Sequence of chain A:
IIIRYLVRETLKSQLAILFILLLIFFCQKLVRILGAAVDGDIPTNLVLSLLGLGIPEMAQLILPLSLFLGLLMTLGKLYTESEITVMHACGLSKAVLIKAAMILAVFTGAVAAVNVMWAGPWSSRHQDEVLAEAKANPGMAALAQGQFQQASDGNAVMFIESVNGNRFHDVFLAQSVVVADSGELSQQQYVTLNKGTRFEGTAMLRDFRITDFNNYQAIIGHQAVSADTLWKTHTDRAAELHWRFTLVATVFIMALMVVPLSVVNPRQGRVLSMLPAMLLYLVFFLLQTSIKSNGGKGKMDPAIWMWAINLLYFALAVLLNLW

This data describes a binding interaction between two proteins.

Interface contacts:
Residue L93 in chain A interacts with residue H73 in chain B (closest heavy-atom distance 3.6 Å).
Residue C91 in chain A contacts residue V102 in chain B (closest heavy-atom distance 3.5 Å).
Residue C91 in chain A contacts residue I105 in chain B (closest heavy-atom distance 4.6 Å).
Residue I2 in chain A contacts residue Q104 in chain B (closest heavy-atom distance 3.1 Å).
Residue K95 in chain A contacts residue H73 in chain B (closest heavy-atom distance 3.2 Å).
Residue A90 in chain A interacts with residue A76 in chain B (closest heavy-atom distance 3.5 Å).
Residue E84 in chain A contacts residue F90 in chain B (closest heavy-atom distance 3.6 Å).
Residue S94 in chain A is in contact with residue H73 in chain B (closest heavy-atom distance 3.5 Å).
Residue T86 in chain A is in contact with residue L72 in chain B (closest heavy-atom distance 3.7 Å).
Residue C91 in chain A contacts residue A76 in chain B (closest heavy-atom distance 4.3 Å).
Residue K13 in chain A contacts residue R92 in chain B (closest heavy-atom distance 3.5 Å).
Residue I3 in chain A is in contact with residue I105 in chain B (closest heavy-atom distance 3.7 Å).
Residue V87 in chain A is in contact with residue Y82 in chain B (closest heavy-atom distance 4.3 Å).
Residue Y6 in chain A is in contact with residue R92 in chain B (closest heavy-atom distance 3.3 Å).
Residue R9 in chain A interacts with residue R92 in chain B (closest heavy-atom distance 3.5 Å).
Residue L93 in chain A interacts with residue I105 in chain B (closest heavy-atom distance 3.6 Å).
Residue E82 in chain A is in contact with residue S88 in chain B (closest heavy-atom distance 3.6 Å).
Residue V87 in chain A is in contact with residue S88 in chain B (closest heavy-atom distance 3.4 Å).
Residue S83 in chain A contacts residue E86 in chain B (closest heavy-atom distance 3.6 Å).
Residue A90 in chain A is in contact with residue Y82 in chain B (closest heavy-atom distance 3.8 Å).
Residue L93 in chain A contacts residue V102 in chain B (closest heavy-atom distance 3.8 Å).
Residue V87 in chain A interacts with residue R150 in chain B (closest heavy-atom distance 3.9 Å).
Residue A90 in chain A contacts residue I80 in chain B (closest heavy-atom distance 4.1 Å).
Residue C91 in chain A is in contact with residue A154 in chain B (closest heavy-atom distance 4.2 Å).
Residue E82 in chain A is in contact with residue R91 in chain B (closest heavy-atom distance 3.4 Å).
Residue S83 in chain A interacts with residue P84 in chain B (closest heavy-atom distance 4.6 Å).
Residue E84 in chain A is in contact with residue I89 in chain B (closest heavy-atom distance 3.2 Å).
Residue T81 in chain A is in contact with residue E86 in chain B (closest heavy-atom distance 4.9 Å).
Residue Y6 in chain A is in contact with residue L93 in chain B (closest heavy-atom distance 3.6 Å).
Residue E84 in chain A contacts residue S88 in chain B (closest heavy-atom distance 4.0 Å).
Residue I3 in chain A contacts residue A101 in chain B (closest heavy-atom distance 3.5 Å).
Residue A90 in chain A contacts residue L72 in chain B (closest heavy-atom distance 4.5 Å).
Residue C91 in chain A interacts with residue A151 in chain B (closest heavy-atom distance 4.0 Å).
Residue V87 in chain A is in contact with residue P84 in chain B (closest heavy-atom distance 4.0 Å).
Residue I2 in chain A is in contact with residue A101 in chain B (closest heavy-atom distance 3.7 Å).
Residue S83 in chain A is in contact with residue S88 in chain B (closest heavy-atom distance 3.8 Å).
Residue C91 in chain A contacts residue A153 in chain B (closest heavy-atom distance 4.5 Å).
Residue I3 in chain A interacts with residue V102 in chain B (closest heavy-atom distance 4.9 Å).
Residue G92 in chain A contacts residue I105 in chain B (closest heavy-atom distance 4.9 Å).
Residue I2 in chain A interacts with residue D97 in chain B (closest heavy-atom distance 4.2 Å).
Residue E84 in chain A contacts residue R91 in chain B (closest heavy-atom distance 3.6 Å).
Residue M88 in chain A is in contact with residue F90 in chain B (closest heavy-atom distance 3.7 Å).
Residue Y6 in chain A contacts residue F90 in chain B (closest heavy-atom distance 3.6 Å).
Residue V87 in chain A is in contact with residue F90 in chain B (closest heavy-atom distance 3.8 Å).
Residue H89 in chain A interacts with residue L72 in chain B (closest heavy-atom distance 3.2 Å).
Residue Y6 in chain A is in contact with residue R91 in chain B (closest heavy-atom distance 3.1 Å).
Residue A90 in chain A contacts residue G81 in chain B (closest heavy-atom distance 4.7 Å).
Residue I3 in chain A is in contact with residue L93 in chain B (closest heavy-atom distance 4.7 Å).
Residue C91 in chain A interacts with residue R150 in chain B (closest heavy-atom distance 3.5 Å).
Residue H89 in chain A interacts with residue H73 in chain B (closest heavy-atom distance 3.4 Å).
Residue E82 in chain A is in contact with residue A87 in chain B (closest heavy-atom distance 2.9 Å).
Residue G92 in chain A interacts with residue L72 in chain B (closest heavy-atom distance 4.9 Å).
Residue H89 in chain A is in contact with residue A76 in chain B (closest heavy-atom distance 4.9 Å).
Residue G92 in chain A contacts residue H73 in chain B (closest heavy-atom distance 3.1 Å).
Residue E10 in chain A interacts with residue R92 in chain B (closest heavy-atom distance 3.3 Å).
Residue G92 in chain A interacts with residue A76 in chain B (closest heavy-atom distance 3.3 Å).

Sequence of chain B:
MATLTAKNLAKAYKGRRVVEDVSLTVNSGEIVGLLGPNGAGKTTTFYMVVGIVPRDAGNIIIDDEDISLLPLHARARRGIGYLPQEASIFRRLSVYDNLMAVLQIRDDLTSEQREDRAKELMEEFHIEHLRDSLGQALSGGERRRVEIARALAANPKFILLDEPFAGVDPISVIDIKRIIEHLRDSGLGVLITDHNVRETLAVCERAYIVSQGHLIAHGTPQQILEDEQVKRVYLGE